The following describes two proteins that form a bound complex.

Residue-level contacts at the interface:
Residue M449 in chain A interacts with residue E4 in chain B (closest heavy-atom distance 3.2 Å).
Residue F188 in chain A is in contact with residue W14 in chain B (closest heavy-atom distance 3.6 Å).
Residue M36 in chain A interacts with residue R20 in chain B (closest heavy-atom distance 3.0 Å).
Residue K364 in chain A contacts residue H9 in chain B (closest heavy-atom distance 3.5 Å).
Residue Y300 in chain A contacts residue V2 in chain B (closest heavy-atom distance 3.6 Å).
Residue S359 in chain A interacts with residue H9 in chain B (closest heavy-atom distance 3.1 Å).
Residue D357 in chain A is in contact with residue A12 in chain B (closest heavy-atom distance 3.0 Å).
Residue L293 in chain A contacts residue I5 in chain B (closest heavy-atom distance 3.6 Å).
Residue N170 in chain A is in contact with residue H32 in chain B (closest heavy-atom distance 3.6 Å).
Residue W441 in chain A is in contact with residue L7 in chain B (closest heavy-atom distance 3.6 Å).
Residue K244 in chain A is in contact with residue M8 in chain B (closest heavy-atom distance 3.3 Å).
Residue L178 in chain A interacts with residue L24 in chain B (closest heavy-atom distance 3.6 Å).
Residue D357 in chain A is in contact with residue M8 in chain B (closest heavy-atom distance 2.8 Å).
Residue F292 in chain A is in contact with residue M8 in chain B (closest heavy-atom distance 3.5 Å).
Residue L296 in chain A contacts residue E4 in chain B (closest heavy-atom distance 3.5 Å).
Residue I139 in chain A interacts with residue L24 in chain B (closest heavy-atom distance 3.6 Å).
Residue R185 in chain A contacts residue W14 in chain B (closest heavy-atom distance 3.7 Å).
Residue Q368 in chain A interacts with residue V2 in chain B (closest heavy-atom distance 3.2 Å).
Residue T431 in chain A is in contact with residue A1 in chain B (closest heavy-atom distance 2.5 Å).
Residue D141 in chain A contacts residue R21 in chain B (closest heavy-atom distance 2.5 Å).
Residue Q368 in chain A interacts with residue I5 in chain B (closest heavy-atom distance 3.2 Å).
Residue D117 in chain A interacts with residue I31 in chain B (closest heavy-atom distance 3.4 Å).
Residue Y199 in chain A is in contact with residue E4 in chain B (closest heavy-atom distance 2.2 Å).
Residue I371 in chain A is in contact with residue V2 in chain B (closest heavy-atom distance 3.6 Å).
Residue I367 in chain A is in contact with residue I5 in chain B (closest heavy-atom distance 3.7 Å).
Residue V35 in chain A contacts residue D17 in chain B (closest heavy-atom distance 2.9 Å).
Residue P432 in chain A contacts residue Q6 in chain B (closest heavy-atom distance 3.6 Å).
Residue T434 in chain A contacts residue Q6 in chain B (closest heavy-atom distance 3.5 Å).
Residue K38 in chain A interacts with residue R20 in chain B (closest heavy-atom distance 3.4 Å).
Residue V175 in chain A is in contact with residue I28 in chain B (closest heavy-atom distance 3.8 Å).
Residue Y433 in chain A contacts residue A1 in chain B (closest heavy-atom distance 3.5 Å).
Residue R237 in chain A is in contact with residue E4 in chain B (closest heavy-atom distance 3.4 Å).
Residue Y433 in chain A contacts residue Q6 in chain B (closest heavy-atom distance 3.2 Å).
Residue F142 in chain A interacts with residue L24 in chain B (closest heavy-atom distance 3.5 Å).
Residue Y433 in chain A contacts residue I5 in chain B (closest heavy-atom distance 3.6 Å).
Residue I119 in chain A contacts residue I31 in chain B (closest heavy-atom distance 3.7 Å).
Residue M449 in chain A is in contact with residue L7 in chain B (closest heavy-atom distance 3.6 Å).
Residue V35 in chain A interacts with residue Q16 in chain B (closest heavy-atom distance 3.0 Å).
Residue Y433 in chain A contacts residue H9 in chain B (closest heavy-atom distance 3.2 Å).
Residue M449 in chain A is in contact with residue A3 in chain B (closest heavy-atom distance 3.7 Å).
Residue T37 in chain A is in contact with residue Q16 in chain B (closest heavy-atom distance 3.1 Å).
Residue M429 in chain A contacts residue A1 in chain B (closest heavy-atom distance 2.6 Å).
Residue A169 in chain A is in contact with residue H32 in chain B (closest heavy-atom distance 3.1 Å).
Residue L358 in chain A interacts with residue Q16 in chain B (closest heavy-atom distance 3.6 Å).
Residue I42 in chain A is in contact with residue F23 in chain B (closest heavy-atom distance 3.5 Å).
Residue Y171 in chain A interacts with residue H32 in chain B (closest heavy-atom distance 3.4 Å).
Residue K38 in chain A interacts with residue F23 in chain B (closest heavy-atom distance 3.3 Å).
Residue E448 in chain A interacts with residue A3 in chain B (closest heavy-atom distance 3.3 Å).
Residue F188 in chain A contacts residue R11 in chain B (closest heavy-atom distance 3.1 Å).
Residue W441 in chain A is in contact with residue Q10 in chain B (closest heavy-atom distance 3.2 Å).
Residue D141 in chain A interacts with residue R20 in chain B (closest heavy-atom distance 3.0 Å).
Residue W441 in chain A contacts residue Q6 in chain B (closest heavy-atom distance 3.6 Å).
Residue Y140 in chain A contacts residue R20 in chain B (closest heavy-atom distance 3.0 Å).
Residue F188 in chain A contacts residue L7 in chain B (closest heavy-atom distance 3.4 Å).
Residue T434 in chain A interacts with residue Q10 in chain B (closest heavy-atom distance 2.9 Å).
Residue D357 in chain A interacts with residue H9 in chain B (closest heavy-atom distance 3.6 Å).
Residue F428 in chain A is in contact with residue A1 in chain B (closest heavy-atom distance 3.7 Å).
Residue L296 in chain A contacts residue I5 in chain B (closest heavy-atom distance 3.6 Å).
Residue Y249 in chain A interacts with residue R11 in chain B (closest heavy-atom distance 3.0 Å).
Residue Y249 in chain A interacts with residue M8 in chain B (closest heavy-atom distance 3.4 Å).

Sequence of chain B:
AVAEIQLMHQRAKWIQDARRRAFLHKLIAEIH

Sequence of chain A:
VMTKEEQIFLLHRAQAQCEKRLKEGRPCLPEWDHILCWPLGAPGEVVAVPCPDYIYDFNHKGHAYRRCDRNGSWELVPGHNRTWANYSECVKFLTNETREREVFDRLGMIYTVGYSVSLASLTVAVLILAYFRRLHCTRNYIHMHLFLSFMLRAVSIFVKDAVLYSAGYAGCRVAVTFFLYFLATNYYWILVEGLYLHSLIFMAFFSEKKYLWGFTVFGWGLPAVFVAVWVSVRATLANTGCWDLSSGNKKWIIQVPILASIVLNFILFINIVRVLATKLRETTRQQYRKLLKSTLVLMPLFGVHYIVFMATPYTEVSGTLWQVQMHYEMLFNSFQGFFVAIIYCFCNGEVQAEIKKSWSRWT